Sequence of the second protein:
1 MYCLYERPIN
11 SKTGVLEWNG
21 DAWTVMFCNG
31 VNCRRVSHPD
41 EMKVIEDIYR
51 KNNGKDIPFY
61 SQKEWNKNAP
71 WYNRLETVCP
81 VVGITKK

Residue-level contacts at the interface:
Residue I45 in the second protein interacts with residue V78 in the first protein (closest heavy-atom distance 4.0 Å).
Residue I48 in the second protein interacts with residue Y60 in the first protein (closest heavy-atom distance 3.4 Å).
Residue R34 in the second protein is in contact with residue V31 in the first protein (closest heavy-atom distance 4.8 Å).
Residue N29 in the second protein is in contact with residue G30 in the first protein (closest heavy-atom distance 2.8 Å).
Residue N52 in the second protein is in contact with residue P58 in the first protein (closest heavy-atom distance 3.7 Å).
Residue D47 in the second protein interacts with residue Y60 in the first protein (closest heavy-atom distance 2.6 Å).
Residue Y2 in the second protein is in contact with residue G30 in the first protein (closest heavy-atom distance 4.6 Å).
Residue Y2 in the second protein interacts with residue N29 in the first protein (closest heavy-atom distance 4.1 Å).
Residue I48 in the second protein is in contact with residue Y2 in the first protein (closest heavy-atom distance 4.0 Å).
Residue Y49 in the second protein is in contact with residue M1 in the first protein (closest heavy-atom distance 3.9 Å).
Residue V44 in the second protein contacts residue W65 in the first protein (closest heavy-atom distance 3.7 Å).
Residue N52 in the second protein contacts residue Y2 in the first protein (closest heavy-atom distance 2.9 Å).
Residue D40 in the second protein contacts residue R74 in the first protein (closest heavy-atom distance 3.7 Å).
Residue I48 in the second protein contacts residue P58 in the first protein (closest heavy-atom distance 4.9 Å).
Residue I48 in the second protein contacts residue L75 in the first protein (closest heavy-atom distance 3.6 Å).
Residue K51 in the second protein contacts residue P58 in the first protein (closest heavy-atom distance 3.8 Å).
Residue V36 in the second protein interacts with residue V78 in the first protein (closest heavy-atom distance 4.5 Å).
Residue I57 in the second protein is in contact with residue M1 in the first protein (closest heavy-atom distance 4.7 Å).
Residue N29 in the second protein interacts with residue V31 in the first protein (closest heavy-atom distance 3.7 Å).
Residue F27 in the second protein contacts residue M1 in the first protein (closest heavy-atom distance 3.8 Å).
Residue V44 in the second protein contacts residue R74 in the first protein (closest heavy-atom distance 4.1 Å).
Residue V31 in the second protein is in contact with residue V31 in the first protein (closest heavy-atom distance 4.1 Å).
Residue E41 in the second protein contacts residue T77 in the first protein (closest heavy-atom distance 3.5 Å).
Residue F27 in the second protein contacts residue V78 in the first protein (closest heavy-atom distance 4.4 Å).
Residue R34 in the second protein interacts with residue V78 in the first protein (closest heavy-atom distance 3.4 Å).
Residue I45 in the second protein is in contact with residue M1 in the first protein (closest heavy-atom distance 3.8 Å).
Residue R34 in the second protein interacts with residue T77 in the first protein (closest heavy-atom distance 3.8 Å).
Residue F27 in the second protein is in contact with residue G30 in the first protein (closest heavy-atom distance 4.0 Å).
Residue V44 in the second protein is in contact with residue L75 in the first protein (closest heavy-atom distance 4.0 Å).
Residue K51 in the second protein interacts with residue Y49 in the first protein (closest heavy-atom distance 5.0 Å).
Residue V44 in the second protein contacts residue W71 in the first protein (closest heavy-atom distance 4.0 Å).
Residue I48 in the second protein interacts with residue W65 in the first protein (closest heavy-atom distance 4.4 Å).
Residue I48 in the second protein contacts residue M1 in the first protein (closest heavy-atom distance 3.9 Å).
Residue D40 in the second protein interacts with residue W71 in the first protein (closest heavy-atom distance 3.5 Å).
Residue I48 in the second protein interacts with residue C3 in the first protein (closest heavy-atom distance 4.0 Å).
Residue K51 in the second protein is in contact with residue K55 in the first protein (closest heavy-atom distance 3.2 Å).
Residue K51 in the second protein interacts with residue E64 in the first protein (closest heavy-atom distance 4.8 Å).
Residue F27 in the second protein contacts residue C79 in the first protein (closest heavy-atom distance 4.5 Å).
Residue H38 in the second protein is in contact with residue R74 in the first protein (closest heavy-atom distance 3.5 Å).
Residue N52 in the second protein interacts with residue Y49 in the first protein (closest heavy-atom distance 2.7 Å).
Residue N53 in the second protein contacts residue M1 in the first protein (closest heavy-atom distance 4.9 Å).
Residue E41 in the second protein interacts with residue V78 in the first protein (closest heavy-atom distance 3.8 Å).
Residue K51 in the second protein is in contact with residue Y60 in the first protein (closest heavy-atom distance 3.2 Å).
Residue N52 in the second protein interacts with residue K55 in the first protein (closest heavy-atom distance 3.3 Å).
Residue R35 in the second protein contacts residue V78 in the first protein (closest heavy-atom distance 4.9 Å).
Residue K43 in the second protein interacts with residue W71 in the first protein (closest heavy-atom distance 4.1 Å).
Residue N52 in the second protein is in contact with residue M1 in the first protein (closest heavy-atom distance 3.9 Å).
Residue Y2 in the second protein interacts with residue Y2 in the first protein (closest heavy-atom distance 4.9 Å).
Residue Y2 in the second protein interacts with residue M1 in the first protein (closest heavy-atom distance 2.9 Å).
Residue E41 in the second protein is in contact with residue R74 in the first protein (closest heavy-atom distance 3.9 Å).
Residue N32 in the second protein contacts residue V31 in the first protein (closest heavy-atom distance 4.7 Å).
Residue R34 in the second protein interacts with residue P80 in the first protein (closest heavy-atom distance 3.5 Å).
Residue V44 in the second protein contacts residue V78 in the first protein (closest heavy-atom distance 4.7 Å).

Sequence of the first protein:
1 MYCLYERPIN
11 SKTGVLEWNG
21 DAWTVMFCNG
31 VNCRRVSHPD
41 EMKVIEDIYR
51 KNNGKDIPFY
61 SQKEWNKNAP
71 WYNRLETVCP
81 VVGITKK

The following describes two proteins that form a bound complex.